Sequence of protein 2:
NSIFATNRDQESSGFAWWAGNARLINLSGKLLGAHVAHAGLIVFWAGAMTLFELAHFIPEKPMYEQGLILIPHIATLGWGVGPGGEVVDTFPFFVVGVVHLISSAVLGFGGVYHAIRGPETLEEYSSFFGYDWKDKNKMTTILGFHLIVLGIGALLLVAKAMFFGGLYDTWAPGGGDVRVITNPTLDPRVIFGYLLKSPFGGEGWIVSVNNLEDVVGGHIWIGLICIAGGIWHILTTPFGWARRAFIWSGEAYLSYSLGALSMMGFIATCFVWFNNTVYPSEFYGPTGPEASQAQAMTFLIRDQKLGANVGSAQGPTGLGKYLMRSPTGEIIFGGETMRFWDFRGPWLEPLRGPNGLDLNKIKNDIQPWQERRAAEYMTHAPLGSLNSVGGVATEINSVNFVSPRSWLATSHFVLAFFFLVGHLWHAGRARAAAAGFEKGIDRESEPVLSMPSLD

These two protein chains interact to form a complex.

Contacts between the two chains:
Residue N397 in protein 2 is in contact with residue S38 in protein 1 (closest heavy-atom distance 5.0 Å).
Residue S398 in protein 2 interacts with residue S39 in protein 1 (closest heavy-atom distance 5.0 Å).
Residue N387 in protein 2 is in contact with residue Y33 in protein 1 (closest heavy-atom distance 4.6 Å).
Residue N397 in protein 2 contacts residue S39 in protein 1 (closest heavy-atom distance 3.3 Å).

Sequence of protein 1:
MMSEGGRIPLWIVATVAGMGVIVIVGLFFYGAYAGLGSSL